Sequence of chain B:
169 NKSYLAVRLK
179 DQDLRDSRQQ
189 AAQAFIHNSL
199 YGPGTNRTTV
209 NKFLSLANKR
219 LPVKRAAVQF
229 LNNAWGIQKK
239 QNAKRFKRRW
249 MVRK

Sequence of chain A:
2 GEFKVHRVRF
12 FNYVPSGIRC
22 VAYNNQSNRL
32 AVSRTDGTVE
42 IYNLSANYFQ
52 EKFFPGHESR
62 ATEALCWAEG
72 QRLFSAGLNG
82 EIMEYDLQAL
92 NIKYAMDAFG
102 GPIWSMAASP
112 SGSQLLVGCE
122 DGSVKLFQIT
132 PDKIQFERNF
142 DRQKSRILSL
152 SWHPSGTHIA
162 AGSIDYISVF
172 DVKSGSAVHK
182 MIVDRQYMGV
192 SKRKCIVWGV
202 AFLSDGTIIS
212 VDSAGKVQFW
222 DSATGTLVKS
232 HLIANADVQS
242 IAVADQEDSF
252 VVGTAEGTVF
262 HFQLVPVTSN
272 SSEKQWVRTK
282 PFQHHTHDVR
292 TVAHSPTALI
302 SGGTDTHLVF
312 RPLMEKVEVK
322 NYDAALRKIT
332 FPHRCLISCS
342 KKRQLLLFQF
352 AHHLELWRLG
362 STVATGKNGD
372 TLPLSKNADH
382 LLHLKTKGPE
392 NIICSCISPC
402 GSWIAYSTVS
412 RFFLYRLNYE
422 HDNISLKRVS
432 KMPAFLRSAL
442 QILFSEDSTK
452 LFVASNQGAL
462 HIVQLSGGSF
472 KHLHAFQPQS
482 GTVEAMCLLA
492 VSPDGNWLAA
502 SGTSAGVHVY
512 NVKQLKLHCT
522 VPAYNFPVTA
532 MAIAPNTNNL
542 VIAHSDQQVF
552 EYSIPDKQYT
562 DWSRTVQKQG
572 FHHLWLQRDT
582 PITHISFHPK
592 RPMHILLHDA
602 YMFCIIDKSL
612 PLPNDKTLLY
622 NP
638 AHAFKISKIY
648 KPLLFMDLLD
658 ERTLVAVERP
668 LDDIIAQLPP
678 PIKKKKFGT

The following describes two proteins that form a bound complex.

Residue-level contacts at the interface:
Residue R194 in chain A interacts with residue P201 in chain B (closest heavy-atom distance 3.3 Å).
Residue P678 in chain A contacts residue R205 in chain B (closest heavy-atom distance 3.4 Å).
Residue N80 in chain A contacts residue Q187 in chain B (closest heavy-atom distance 3.8 Å).
Residue K680 in chain A contacts residue N204 in chain B (closest heavy-atom distance 3.1 Å).
Residue D289 in chain A is in contact with residue L198 in chain B (closest heavy-atom distance 3.9 Å).
Residue I679 in chain A is in contact with residue N204 in chain B (closest heavy-atom distance 3.3 Å).
Residue P677 in chain A is in contact with residue T206 in chain B (closest heavy-atom distance 3.1 Å).
Residue S60 in chain A is in contact with residue Q187 in chain B (closest heavy-atom distance 3.0 Å).
Residue L675 in chain A interacts with residue V208 in chain B (closest heavy-atom distance 3.5 Å).
Residue P678 in chain A interacts with residue T206 in chain B (closest heavy-atom distance 3.3 Å).
Residue P677 in chain A interacts with residue Y199 in chain B (closest heavy-atom distance 4.1 Å).
Residue L79 in chain A interacts with residue Q191 in chain B (closest heavy-atom distance 4.5 Å).
Residue I197 in chain A is in contact with residue F193 in chain B (closest heavy-atom distance 4.3 Å).
Residue D122 in chain A interacts with residue R186 in chain B (closest heavy-atom distance 3.3 Å).
Residue D238 in chain A contacts residue S197 in chain B (closest heavy-atom distance 4.6 Å).
Residue I672 in chain A interacts with residue L212 in chain B (closest heavy-atom distance 4.1 Å).
Residue A673 in chain A interacts with residue V208 in chain B (closest heavy-atom distance 3.4 Å).
Residue T686 in chain A contacts residue R218 in chain B (closest heavy-atom distance 4.3 Å).
Residue D238 in chain A contacts residue L198 in chain B (closest heavy-atom distance 4.2 Å).
Residue K683 in chain A is in contact with residue L214 in chain B (closest heavy-atom distance 4.3 Å).
Residue N80 in chain A is in contact with residue R183 in chain B (closest heavy-atom distance 2.6 Å).
Residue G102 in chain A interacts with residue R186 in chain B (closest heavy-atom distance 3.4 Å).
Residue R194 in chain A is in contact with residue T203 in chain B (closest heavy-atom distance 3.8 Å).
Residue W105 in chain A contacts residue F193 in chain B (closest heavy-atom distance 3.9 Å).
Residue F684 in chain A is in contact with residue R218 in chain B (closest heavy-atom distance 4.0 Å).
Residue E82 in chain A interacts with residue R183 in chain B (closest heavy-atom distance 4.3 Å).
Residue A62 in chain A interacts with residue Q187 in chain B (closest heavy-atom distance 4.5 Å).
Residue K680 in chain A contacts residue R205 in chain B (closest heavy-atom distance 4.5 Å).
Residue P677 in chain A is in contact with residue V208 in chain B (closest heavy-atom distance 4.5 Å).
Residue L79 in chain A interacts with residue Q187 in chain B (closest heavy-atom distance 3.7 Å).
Residue P103 in chain A contacts residue R186 in chain B (closest heavy-atom distance 4.0 Å).
Residue T686 in chain A contacts residue K217 in chain B (closest heavy-atom distance 3.7 Å).
Residue P678 in chain A interacts with residue V208 in chain B (closest heavy-atom distance 4.3 Å).
Residue W199 in chain A is in contact with residue L198 in chain B (closest heavy-atom distance 3.7 Å).
Residue P676 in chain A interacts with residue V208 in chain B (closest heavy-atom distance 4.2 Å).
Residue G101 in chain A is in contact with residue R186 in chain B (closest heavy-atom distance 4.3 Å).
Residue P103 in chain A contacts residue A190 in chain B (closest heavy-atom distance 4.5 Å).
Residue D289 in chain A contacts residue R205 in chain B (closest heavy-atom distance 3.5 Å).
Residue R194 in chain A is in contact with residue G202 in chain B (closest heavy-atom distance 3.7 Å).
Residue P678 in chain A is in contact with residue F211 in chain B (closest heavy-atom distance 3.8 Å).
Residue R194 in chain A contacts residue S197 in chain B (closest heavy-atom distance 3.6 Å).
Residue Q240 in chain A is in contact with residue L198 in chain B (closest heavy-atom distance 3.4 Å).
Residue I672 in chain A contacts residue V208 in chain B (closest heavy-atom distance 4.2 Å).
Residue P678 in chain A is in contact with residue T207 in chain B (closest heavy-atom distance 4.5 Å).
Residue T686 in chain A interacts with residue L214 in chain B (closest heavy-atom distance 3.2 Å).
Residue D289 in chain A contacts residue Y199 in chain B (closest heavy-atom distance 3.8 Å).
Residue P677 in chain A interacts with residue R205 in chain B (closest heavy-atom distance 2.8 Å).
Residue I679 in chain A interacts with residue R205 in chain B (closest heavy-atom distance 3.5 Å).
Residue I197 in chain A interacts with residue S197 in chain B (closest heavy-atom distance 4.3 Å).
Residue W199 in chain A is in contact with residue S197 in chain B (closest heavy-atom distance 4.6 Å).
Residue G685 in chain A is in contact with residue R218 in chain B (closest heavy-atom distance 3.4 Å).
Residue L79 in chain A interacts with residue A190 in chain B (closest heavy-atom distance 4.5 Å).
Residue R291 in chain A interacts with residue I194 in chain B (closest heavy-atom distance 4.2 Å).
Residue T287 in chain A is in contact with residue F211 in chain B (closest heavy-atom distance 4.0 Å).
Residue W105 in chain A interacts with residue A190 in chain B (closest heavy-atom distance 3.9 Å).
Residue W199 in chain A contacts residue I194 in chain B (closest heavy-atom distance 3.9 Å).
Residue P678 in chain A contacts residue N204 in chain B (closest heavy-atom distance 4.0 Å).
Residue R147 in chain A contacts residue F193 in chain B (closest heavy-atom distance 3.5 Å).
Residue P676 in chain A is in contact with residue Y199 in chain B (closest heavy-atom distance 3.9 Å).
Residue K680 in chain A interacts with residue T206 in chain B (closest heavy-atom distance 3.6 Å).